These two protein chains interact to form a complex.

Sequence of the first protein:
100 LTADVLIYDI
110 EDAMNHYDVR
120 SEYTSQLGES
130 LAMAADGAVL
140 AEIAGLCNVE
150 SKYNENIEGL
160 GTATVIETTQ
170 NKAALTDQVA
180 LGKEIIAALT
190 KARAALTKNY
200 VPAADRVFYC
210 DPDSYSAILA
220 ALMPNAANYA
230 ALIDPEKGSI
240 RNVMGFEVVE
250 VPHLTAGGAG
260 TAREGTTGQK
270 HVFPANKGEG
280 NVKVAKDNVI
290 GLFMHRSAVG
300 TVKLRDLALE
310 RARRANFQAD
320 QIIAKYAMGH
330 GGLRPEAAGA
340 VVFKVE

Interface contacts:
Residue T161 in the first protein interacts with residue A143 in the second protein (closest heavy-atom distance 3.2 Å).
Residue P251 in the first protein interacts with residue I232 in the second protein (closest heavy-atom distance 3.6 Å).
Residue L159 in the first protein interacts with residue E141 in the second protein (closest heavy-atom distance 3.5 Å).
Residue T265 in the first protein contacts residue Y228 in the second protein (closest heavy-atom distance 3.5 Å).
Residue G158 in the first protein interacts with residue A131 in the second protein (closest heavy-atom distance 4.0 Å).
Residue E157 in the first protein contacts residue D135 in the second protein (closest heavy-atom distance 3.7 Å).
Residue L159 in the first protein is in contact with residue A131 in the second protein (closest heavy-atom distance 2.8 Å).
Residue D103 in the first protein is in contact with residue S238 in the second protein (closest heavy-atom distance 3.0 Å).
Residue P251 in the first protein contacts residue E235 in the second protein (closest heavy-atom distance 3.1 Å).
Residue A255 in the first protein contacts residue L231 in the second protein (closest heavy-atom distance 3.8 Å).
Residue L159 in the first protein contacts residue M132 in the second protein (closest heavy-atom distance 2.4 Å).
Residue R333 in the first protein interacts with residue E141 in the second protein (closest heavy-atom distance 2.8 Å).
Residue T163 in the first protein interacts with residue G144 in the second protein (closest heavy-atom distance 3.5 Å).
Residue G160 in the first protein is in contact with residue I142 in the second protein (closest heavy-atom distance 3.9 Å).
Residue V178 in the first protein is in contact with residue Q125 in the second protein (closest heavy-atom distance 3.4 Å).
Residue A172 in the first protein is in contact with residue V148 in the second protein (closest heavy-atom distance 3.7 Å).
Residue A186 in the first protein is in contact with residue S129 in the second protein (closest heavy-atom distance 3.9 Å).
Residue D103 in the first protein contacts residue I239 in the second protein (closest heavy-atom distance 3.0 Å).
Residue A274 in the first protein interacts with residue E235 in the second protein (closest heavy-atom distance 3.1 Å).
Residue A274 in the first protein contacts residue K282 in the second protein (closest heavy-atom distance 3.4 Å).
Residue T265 in the first protein is in contact with residue R262 in the second protein (closest heavy-atom distance 3.6 Å).
Residue E154 in the first protein is in contact with residue D135 in the second protein (closest heavy-atom distance 3.0 Å).
Residue A162 in the first protein is in contact with residue A143 in the second protein (closest heavy-atom distance 3.7 Å).
Residue V164 in the first protein interacts with residue L145 in the second protein (closest heavy-atom distance 3.6 Å).
Residue E157 in the first protein contacts residue A134 in the second protein (closest heavy-atom distance 3.6 Å).
Residue K182 in the first protein is in contact with residue E128 in the second protein (closest heavy-atom distance 3.5 Å).
Residue K190 in the first protein interacts with residue L130 in the second protein (closest heavy-atom distance 3.7 Å).
Residue A202 in the first protein interacts with residue M132 in the second protein (closest heavy-atom distance 3.8 Å).
Residue A203 in the first protein contacts residue A133 in the second protein (closest heavy-atom distance 3.0 Å).
Residue T266 in the first protein is in contact with residue Y228 in the second protein (closest heavy-atom distance 3.4 Å).
Residue L159 in the first protein contacts residue A133 in the second protein (closest heavy-atom distance 3.3 Å).
Residue A162 in the first protein contacts residue L145 in the second protein (closest heavy-atom distance 3.6 Å).
Residue T161 in the first protein contacts residue G144 in the second protein (closest heavy-atom distance 3.4 Å).
Residue R333 in the first protein contacts residue I142 in the second protein (closest heavy-atom distance 4.0 Å).
Residue G160 in the first protein contacts residue A131 in the second protein (closest heavy-atom distance 3.5 Å).
Residue R333 in the first protein contacts residue M132 in the second protein (closest heavy-atom distance 3.5 Å).
Residue T163 in the first protein is in contact with residue A143 in the second protein (closest heavy-atom distance 3.5 Å).
Residue P273 in the first protein is in contact with residue L231 in the second protein (closest heavy-atom distance 3.7 Å).
Residue G158 in the first protein is in contact with residue A133 in the second protein (closest heavy-atom distance 4.0 Å).
Residue A162 in the first protein interacts with residue S129 in the second protein (closest heavy-atom distance 3.2 Å).
Residue I156 in the first protein is in contact with residue D135 in the second protein (closest heavy-atom distance 3.3 Å).
Residue K276 in the first protein is in contact with residue K282 in the second protein (closest heavy-atom distance 3.7 Å).
Residue G160 in the first protein interacts with residue L130 in the second protein (closest heavy-atom distance 2.9 Å).
Residue I156 in the first protein contacts residue A134 in the second protein (closest heavy-atom distance 3.6 Å).
Residue E157 in the first protein contacts residue A133 in the second protein (closest heavy-atom distance 2.9 Å).
Residue T101 in the first protein contacts residue I239 in the second protein (closest heavy-atom distance 3.6 Å).
Residue T161 in the first protein is in contact with residue I142 in the second protein (closest heavy-atom distance 3.1 Å).
Residue N275 in the first protein contacts residue S238 in the second protein (closest heavy-atom distance 3.4 Å).
Residue A102 in the first protein contacts residue I239 in the second protein (closest heavy-atom distance 3.6 Å).
Residue A202 in the first protein is in contact with residue A131 in the second protein (closest heavy-atom distance 3.3 Å).
Residue N275 in the first protein is in contact with residue E235 in the second protein (closest heavy-atom distance 2.9 Å).
Residue A162 in the first protein interacts with residue G144 in the second protein (closest heavy-atom distance 3.2 Å).
Residue T163 in the first protein interacts with residue L145 in the second protein (closest heavy-atom distance 3.3 Å).
Residue G160 in the first protein contacts residue M132 in the second protein (closest heavy-atom distance 3.1 Å).
Residue T161 in the first protein interacts with residue L130 in the second protein (closest heavy-atom distance 3.6 Å).
Residue N155 in the first protein contacts residue D135 in the second protein (closest heavy-atom distance 4.0 Å).
Residue P273 in the first protein interacts with residue K282 in the second protein (closest heavy-atom distance 3.9 Å).
Residue E183 in the first protein is in contact with residue S129 in the second protein (closest heavy-atom distance 2.9 Å).
Residue A179 in the first protein contacts residue L145 in the second protein (closest heavy-atom distance 3.8 Å).
Residue A179 in the first protein contacts residue C146 in the second protein (closest heavy-atom distance 3.9 Å).

Sequence of the second protein:
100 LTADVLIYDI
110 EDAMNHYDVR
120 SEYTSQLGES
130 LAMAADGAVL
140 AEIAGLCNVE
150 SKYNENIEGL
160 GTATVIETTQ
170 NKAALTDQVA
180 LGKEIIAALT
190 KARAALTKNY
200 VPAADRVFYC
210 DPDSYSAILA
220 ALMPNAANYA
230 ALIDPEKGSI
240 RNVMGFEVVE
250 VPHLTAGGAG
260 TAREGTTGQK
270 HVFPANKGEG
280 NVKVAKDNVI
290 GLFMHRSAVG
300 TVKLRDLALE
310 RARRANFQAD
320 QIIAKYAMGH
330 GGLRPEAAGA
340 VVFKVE